Sequence of protein 1:
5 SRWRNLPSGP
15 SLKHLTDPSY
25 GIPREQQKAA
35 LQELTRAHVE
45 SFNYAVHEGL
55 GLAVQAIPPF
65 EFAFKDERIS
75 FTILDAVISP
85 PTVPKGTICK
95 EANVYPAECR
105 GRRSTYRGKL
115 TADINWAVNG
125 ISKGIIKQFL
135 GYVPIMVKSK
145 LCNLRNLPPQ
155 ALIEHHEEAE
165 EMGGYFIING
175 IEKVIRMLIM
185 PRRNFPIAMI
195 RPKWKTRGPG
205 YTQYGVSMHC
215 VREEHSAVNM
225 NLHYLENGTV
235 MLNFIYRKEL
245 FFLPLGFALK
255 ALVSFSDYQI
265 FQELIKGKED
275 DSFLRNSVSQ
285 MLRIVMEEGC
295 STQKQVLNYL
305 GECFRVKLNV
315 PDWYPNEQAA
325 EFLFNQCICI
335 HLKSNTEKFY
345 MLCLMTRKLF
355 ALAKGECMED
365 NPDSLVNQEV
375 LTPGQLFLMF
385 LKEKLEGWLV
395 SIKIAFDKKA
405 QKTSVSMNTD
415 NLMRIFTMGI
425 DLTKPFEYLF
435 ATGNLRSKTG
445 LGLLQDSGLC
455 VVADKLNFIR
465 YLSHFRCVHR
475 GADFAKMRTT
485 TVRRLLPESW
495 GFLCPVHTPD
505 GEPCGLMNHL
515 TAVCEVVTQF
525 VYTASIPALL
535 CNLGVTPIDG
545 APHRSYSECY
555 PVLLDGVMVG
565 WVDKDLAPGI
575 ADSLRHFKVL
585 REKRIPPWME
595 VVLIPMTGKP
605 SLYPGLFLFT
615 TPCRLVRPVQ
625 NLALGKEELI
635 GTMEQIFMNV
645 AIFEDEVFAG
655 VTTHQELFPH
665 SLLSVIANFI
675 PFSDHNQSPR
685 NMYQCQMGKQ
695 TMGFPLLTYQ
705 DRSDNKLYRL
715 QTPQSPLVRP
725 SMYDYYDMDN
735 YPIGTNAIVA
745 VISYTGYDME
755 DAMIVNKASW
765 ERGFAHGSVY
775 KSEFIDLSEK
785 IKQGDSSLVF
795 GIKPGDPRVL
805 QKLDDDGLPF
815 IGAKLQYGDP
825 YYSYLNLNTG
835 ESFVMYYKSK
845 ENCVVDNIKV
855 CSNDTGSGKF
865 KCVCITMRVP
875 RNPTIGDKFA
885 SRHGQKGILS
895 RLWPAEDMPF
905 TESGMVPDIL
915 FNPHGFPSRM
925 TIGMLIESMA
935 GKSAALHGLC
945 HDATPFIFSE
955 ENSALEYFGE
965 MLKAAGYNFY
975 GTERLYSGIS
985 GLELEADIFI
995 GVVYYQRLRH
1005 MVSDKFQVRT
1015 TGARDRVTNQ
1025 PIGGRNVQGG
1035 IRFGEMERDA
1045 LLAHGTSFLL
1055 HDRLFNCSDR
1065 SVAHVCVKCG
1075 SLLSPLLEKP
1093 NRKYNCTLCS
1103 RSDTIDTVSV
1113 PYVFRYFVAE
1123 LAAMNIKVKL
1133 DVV

Contacts between the two chains:
Residue N1093 in protein 1 contacts residue C193 in protein 2 (closest heavy-atom distance 3.0 Å).
Residue R1064 in protein 1 contacts residue D108 in protein 2 (closest heavy-atom distance 4.4 Å).
Residue F1052 in protein 1 contacts residue D108 in protein 2 (closest heavy-atom distance 3.7 Å).
Residue F1052 in protein 1 is in contact with residue D107 in protein 2 (closest heavy-atom distance 3.7 Å).
Residue N1060 in protein 1 is in contact with residue D108 in protein 2 (closest heavy-atom distance 4.2 Å).
Residue H1055 in protein 1 contacts residue D108 in protein 2 (closest heavy-atom distance 4.0 Å).
Residue R1064 in protein 1 contacts residue Q109 in protein 2 (closest heavy-atom distance 4.0 Å).

These two protein chains interact to form a complex.

Sequence of protein 2:
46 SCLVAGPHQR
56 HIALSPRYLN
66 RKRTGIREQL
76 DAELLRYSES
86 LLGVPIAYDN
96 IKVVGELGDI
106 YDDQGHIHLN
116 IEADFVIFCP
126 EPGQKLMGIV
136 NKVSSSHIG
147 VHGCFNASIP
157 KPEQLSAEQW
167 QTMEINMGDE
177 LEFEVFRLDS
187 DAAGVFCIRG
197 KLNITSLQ